Residue-level contacts at the interface:
Residue Y75 in protein 2 is in contact with residue P17 in protein 1 (closest heavy-atom distance 3.6 Å).
Residue M110 in protein 2 interacts with residue P16 in protein 1 (closest heavy-atom distance 3.7 Å).
Residue R50 in protein 2 is in contact with residue R12 in protein 1 (closest heavy-atom distance 2.9 Å).
Residue K168 in protein 2 interacts with residue K92 in protein 1 (closest heavy-atom distance 3.8 Å).
Residue Q60 in protein 2 is in contact with residue S20 in protein 1 (closest heavy-atom distance 3.6 Å).
Residue S74 in protein 2 interacts with residue G18 in protein 1 (closest heavy-atom distance 3.2 Å).
Residue F299 in protein 2 is in contact with residue F87 in protein 1 (closest heavy-atom distance 3.7 Å).
Residue L322 in protein 2 is in contact with residue S59 in protein 1 (closest heavy-atom distance 3.8 Å).
Residue S80 in protein 2 interacts with residue Q83 in protein 1 (closest heavy-atom distance 3.5 Å).
Residue D320 in protein 2 contacts residue R58 in protein 1 (closest heavy-atom distance 2.9 Å).
Residue D36 in protein 2 is in contact with residue Y73 in protein 1 (closest heavy-atom distance 2.6 Å).
Residue M324 in protein 2 is in contact with residue M88 in protein 1 (closest heavy-atom distance 3.6 Å).
Residue K111 in protein 2 interacts with residue P16 in protein 1 (closest heavy-atom distance 3.2 Å).
Residue S74 in protein 2 interacts with residue S20 in protein 1 (closest heavy-atom distance 2.6 Å).
Residue N79 in protein 2 interacts with residue T35 in protein 1 (closest heavy-atom distance 3.1 Å).
Residue R169 in protein 2 is in contact with residue K92 in protein 1 (closest heavy-atom distance 2.9 Å).
Residue Y75 in protein 2 interacts with residue N19 in protein 1 (closest heavy-atom distance 3.2 Å).
Residue K168 in protein 2 is in contact with residue G93 in protein 1 (closest heavy-atom distance 3.2 Å).
Residue E35 in protein 2 contacts residue Y76 in protein 1 (closest heavy-atom distance 3.1 Å).
Residue F51 in protein 2 contacts residue E13 in protein 1 (closest heavy-atom distance 3.7 Å).
Residue T99 in protein 2 is in contact with residue M86 in protein 1 (closest heavy-atom distance 3.7 Å).
Residue F114 in protein 2 contacts residue P16 in protein 1 (closest heavy-atom distance 3.4 Å).
Residue A47 in protein 2 is in contact with residue E13 in protein 1 (closest heavy-atom distance 3.4 Å).
Residue F299 in protein 2 interacts with residue K91 in protein 1 (closest heavy-atom distance 3.4 Å).
Residue V113 in protein 2 is in contact with residue P113 in protein 1 (closest heavy-atom distance 3.6 Å).
Residue P273 in protein 2 is in contact with residue K92 in protein 1 (closest heavy-atom distance 3.5 Å).
Residue T99 in protein 2 contacts residue C90 in protein 1 (closest heavy-atom distance 3.6 Å).
Residue A73 in protein 2 contacts residue G18 in protein 1 (closest heavy-atom distance 3.9 Å).
Residue F274 in protein 2 contacts residue M88 in protein 1 (closest heavy-atom distance 3.7 Å).
Residue T41 in protein 2 is in contact with residue F87 in protein 1 (closest heavy-atom distance 3.5 Å).
Residue C57 in protein 2 interacts with residue Q83 in protein 1 (closest heavy-atom distance 3.3 Å).
Residue S38 in protein 2 is in contact with residue K84 in protein 1 (closest heavy-atom distance 3.2 Å).
Residue G39 in protein 2 contacts residue K84 in protein 1 (closest heavy-atom distance 3.6 Å).
Residue E37 in protein 2 is in contact with residue K84 in protein 1 (closest heavy-atom distance 2.9 Å).
Residue S112 in protein 2 is in contact with residue P17 in protein 1 (closest heavy-atom distance 3.7 Å).
Residue M319 in protein 2 interacts with residue L81 in protein 1 (closest heavy-atom distance 3.5 Å).
Residue L322 in protein 2 interacts with residue W63 in protein 1 (closest heavy-atom distance 3.8 Å).
Residue I82 in protein 2 interacts with residue F87 in protein 1 (closest heavy-atom distance 3.8 Å).
Residue E37 in protein 2 contacts residue R77 in protein 1 (closest heavy-atom distance 3.0 Å).
Residue Y75 in protein 2 contacts residue P16 in protein 1 (closest heavy-atom distance 2.7 Å).
Residue R50 in protein 2 contacts residue E13 in protein 1 (closest heavy-atom distance 3.1 Å).
Residue Y75 in protein 2 contacts residue S20 in protein 1 (closest heavy-atom distance 3.5 Å).
Residue M324 in protein 2 contacts residue K84 in protein 1 (closest heavy-atom distance 2.9 Å).
Residue N76 in protein 2 is in contact with residue S20 in protein 1 (closest heavy-atom distance 2.7 Å).
Residue W100 in protein 2 interacts with residue Q83 in protein 1 (closest heavy-atom distance 3.0 Å).
Residue S46 in protein 2 is in contact with residue E13 in protein 1 (closest heavy-atom distance 2.8 Å).
Residue Y75 in protein 2 is in contact with residue G18 in protein 1 (closest heavy-atom distance 3.7 Å).
Residue L257 in protein 2 interacts with residue K91 in protein 1 (closest heavy-atom distance 3.5 Å).
Residue N79 in protein 2 is in contact with residue Q83 in protein 1 (closest heavy-atom distance 3.1 Å).
Residue E49 in protein 2 contacts residue E13 in protein 1 (closest heavy-atom distance 3.6 Å).
Residue R48 in protein 2 interacts with residue E13 in protein 1 (closest heavy-atom distance 2.7 Å).
Residue N76 in protein 2 is in contact with residue N19 in protein 1 (closest heavy-atom distance 2.9 Å).
Residue R169 in protein 2 interacts with residue K91 in protein 1 (closest heavy-atom distance 3.4 Å).
Residue N76 in protein 2 contacts residue P110 in protein 1 (closest heavy-atom distance 3.6 Å).
Residue V113 in protein 2 interacts with residue P16 in protein 1 (closest heavy-atom distance 3.6 Å).
Residue N79 in protein 2 interacts with residue W31 in protein 1 (closest heavy-atom distance 3.0 Å).
Residue S74 in protein 2 contacts residue N19 in protein 1 (closest heavy-atom distance 3.1 Å).
Residue M324 in protein 2 is in contact with residue L81 in protein 1 (closest heavy-atom distance 3.8 Å).
Residue W100 in protein 2 contacts residue I39 in protein 1 (closest heavy-atom distance 3.6 Å).
Residue N76 in protein 2 contacts residue P111 in protein 1 (closest heavy-atom distance 3.9 Å).

Sequence of protein 1:
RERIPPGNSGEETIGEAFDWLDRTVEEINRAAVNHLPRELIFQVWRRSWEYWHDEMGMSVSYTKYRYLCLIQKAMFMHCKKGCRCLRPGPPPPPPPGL

These two protein chains interact to form a complex.

Sequence of protein 2:
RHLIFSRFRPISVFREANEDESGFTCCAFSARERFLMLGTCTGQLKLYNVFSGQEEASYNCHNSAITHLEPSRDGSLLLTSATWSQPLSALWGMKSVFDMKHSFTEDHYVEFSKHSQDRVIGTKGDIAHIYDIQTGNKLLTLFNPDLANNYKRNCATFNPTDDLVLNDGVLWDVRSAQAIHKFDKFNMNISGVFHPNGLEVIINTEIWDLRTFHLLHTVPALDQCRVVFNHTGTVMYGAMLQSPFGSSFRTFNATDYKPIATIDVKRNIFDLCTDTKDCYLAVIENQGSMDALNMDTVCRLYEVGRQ